Interface contacts:
Residue A48 in chain B contacts residue E72 in chain A (closest heavy-atom distance 3.3 Å).
Residue R64 in chain B contacts residue L53 in chain A (closest heavy-atom distance 4.5 Å).
Residue F50 in chain B is in contact with residue V65 in chain A (closest heavy-atom distance 4.2 Å).
Residue D15 in chain B contacts residue A61 in chain A (closest heavy-atom distance 3.5 Å).
Residue R64 in chain B interacts with residue I56 in chain A (closest heavy-atom distance 4.2 Å).
Residue A48 in chain B contacts residue V66 in chain A (closest heavy-atom distance 3.5 Å).
Residue V45 in chain B interacts with residue A73 in chain A (closest heavy-atom distance 4.6 Å).
Residue E57 in chain B is in contact with residue L63 in chain A (closest heavy-atom distance 4.4 Å).
Residue E23 in chain B contacts residue A54 in chain A (closest heavy-atom distance 3.6 Å).
Residue L13 in chain B contacts residue C60 in chain A (closest heavy-atom distance 3.7 Å).
Residue E57 in chain B contacts residue R59 in chain A (closest heavy-atom distance 2.7 Å).
Residue F50 in chain B contacts residue L63 in chain A (closest heavy-atom distance 3.9 Å).
Residue V45 in chain B contacts residue E72 in chain A (closest heavy-atom distance 4.1 Å).
Residue E27 in chain B contacts residue R50 in chain A (closest heavy-atom distance 2.7 Å).
Residue E23 in chain B is in contact with residue R50 in chain A (closest heavy-atom distance 3.6 Å).
Residue W61 in chain B contacts residue I56 in chain A (closest heavy-atom distance 4.0 Å).
Residue E27 in chain B is in contact with residue L49 in chain A (closest heavy-atom distance 3.5 Å).
Residue E23 in chain B contacts residue L53 in chain A (closest heavy-atom distance 3.8 Å).
Residue R49 in chain B interacts with residue N68 in chain A (closest heavy-atom distance 4.8 Å).
Residue R49 in chain B contacts residue V65 in chain A (closest heavy-atom distance 3.5 Å).
Residue R49 in chain B is in contact with residue V66 in chain A (closest heavy-atom distance 2.8 Å).
Residue V26 in chain B interacts with residue L53 in chain A (closest heavy-atom distance 4.1 Å).
Residue S14 in chain B interacts with residue A61 in chain A (closest heavy-atom distance 3.7 Å).
Residue E27 in chain B interacts with residue P48 in chain A (closest heavy-atom distance 4.0 Å).
Residue F50 in chain B interacts with residue C60 in chain A (closest heavy-atom distance 3.8 Å).
Residue E20 in chain B interacts with residue R57 in chain A (closest heavy-atom distance 4.1 Å).
Residue P53 in chain B interacts with residue L63 in chain A (closest heavy-atom distance 3.9 Å).
Residue E57 in chain B interacts with residue I56 in chain A (closest heavy-atom distance 3.7 Å).
Residue R49 in chain B interacts with residue D67 in chain A (closest heavy-atom distance 3.2 Å).
Residue F50 in chain B is in contact with residue A61 in chain A (closest heavy-atom distance 4.3 Å).
Residue A65 in chain B is in contact with residue L49 in chain A (closest heavy-atom distance 4.6 Å).
Residue L13 in chain B contacts residue A61 in chain A (closest heavy-atom distance 3.5 Å).
Residue D15 in chain B interacts with residue H58 in chain A (closest heavy-atom distance 3.5 Å).
Residue G54 in chain B interacts with residue C60 in chain A (closest heavy-atom distance 4.1 Å).
Residue L60 in chain B interacts with residue I56 in chain A (closest heavy-atom distance 4.2 Å).
Residue R49 in chain B interacts with residue R69 in chain A (closest heavy-atom distance 4.6 Å).
Residue E23 in chain B contacts residue R57 in chain A (closest heavy-atom distance 2.5 Å).
Residue G51 in chain B is in contact with residue V66 in chain A (closest heavy-atom distance 3.5 Å).
Residue L13 in chain B is in contact with residue I56 in chain A (closest heavy-atom distance 3.9 Å).
Residue E57 in chain B contacts residue C60 in chain A (closest heavy-atom distance 3.8 Å).
Residue F50 in chain B interacts with residue V66 in chain A (closest heavy-atom distance 4.1 Å).
Residue L60 in chain B is in contact with residue R59 in chain A (closest heavy-atom distance 3.6 Å).
Residue F50 in chain B is in contact with residue P64 in chain A (closest heavy-atom distance 3.8 Å).
Residue I46 in chain B is in contact with residue C60 in chain A (closest heavy-atom distance 4.6 Å).
Residue A19 in chain B is in contact with residue R57 in chain A (closest heavy-atom distance 3.5 Å).
Residue V45 in chain B interacts with residue S70 in chain A (closest heavy-atom distance 3.9 Å).
Residue R32 in chain B contacts residue L49 in chain A (closest heavy-atom distance 3.5 Å).
Residue R64 in chain B interacts with residue E52 in chain A (closest heavy-atom distance 3.9 Å).
Residue R49 in chain B contacts residue P64 in chain A (closest heavy-atom distance 3.9 Å).
Residue A48 in chain B contacts residue D67 in chain A (closest heavy-atom distance 3.0 Å).
Residue M12 in chain B is in contact with residue R57 in chain A (closest heavy-atom distance 3.1 Å).
Residue G54 in chain B is in contact with residue L63 in chain A (closest heavy-atom distance 3.6 Å).
Residue L13 in chain B is in contact with residue R57 in chain A (closest heavy-atom distance 3.7 Å).
Residue L44 in chain B interacts with residue E72 in chain A (closest heavy-atom distance 4.4 Å).
Residue W61 in chain B is in contact with residue L53 in chain A (closest heavy-atom distance 3.5 Å).
Residue L44 in chain B contacts residue A73 in chain A (closest heavy-atom distance 4.5 Å).
Residue R64 in chain B interacts with residue L49 in chain A (closest heavy-atom distance 3.9 Å).
Residue A65 in chain B contacts residue L53 in chain A (closest heavy-atom distance 4.5 Å).
Residue D15 in chain B interacts with residue R57 in chain A (closest heavy-atom distance 2.5 Å).
Residue A24 in chain B contacts residue R50 in chain A (closest heavy-atom distance 4.2 Å).

These two protein chains interact to form a complex.

Sequence of chain A:
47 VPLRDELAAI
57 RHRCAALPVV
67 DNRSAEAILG

Sequence of chain B:
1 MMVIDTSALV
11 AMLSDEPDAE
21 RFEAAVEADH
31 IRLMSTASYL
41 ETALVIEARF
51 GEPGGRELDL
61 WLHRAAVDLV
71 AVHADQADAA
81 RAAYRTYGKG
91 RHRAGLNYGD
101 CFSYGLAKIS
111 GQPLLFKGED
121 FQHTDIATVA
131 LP